Sequence of protein 1:
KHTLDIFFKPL

Sequence of protein 2:
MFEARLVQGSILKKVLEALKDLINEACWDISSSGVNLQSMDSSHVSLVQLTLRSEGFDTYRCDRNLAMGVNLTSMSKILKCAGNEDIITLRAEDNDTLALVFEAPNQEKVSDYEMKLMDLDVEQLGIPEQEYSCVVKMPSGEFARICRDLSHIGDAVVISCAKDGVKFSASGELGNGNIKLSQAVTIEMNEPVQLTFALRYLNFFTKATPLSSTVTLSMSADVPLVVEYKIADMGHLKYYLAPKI

Interface contacts:
Residue K254 in protein 2 is in contact with residue H3 in protein 1 (closest heavy-atom distance 4.4 Å).
Residue H44 in protein 2 is in contact with residue L5 in protein 1 (closest heavy-atom distance 2.9 Å).
Residue Q125 in protein 2 is in contact with residue P11 in protein 1 (closest heavy-atom distance 3.5 Å).
Residue A252 in protein 2 contacts residue F8 in protein 1 (closest heavy-atom distance 4.5 Å).
Residue P129 in protein 2 interacts with residue F9 in protein 1 (closest heavy-atom distance 3.6 Å).
Residue P253 in protein 2 contacts residue F8 in protein 1 (closest heavy-atom distance 4.9 Å).
Residue L126 in protein 2 interacts with residue L12 in protein 1 (closest heavy-atom distance 4.1 Å).
Residue L126 in protein 2 interacts with residue K10 in protein 1 (closest heavy-atom distance 3.4 Å).
Residue P234 in protein 2 is in contact with residue F8 in protein 1 (closest heavy-atom distance 3.1 Å).
Residue M40 in protein 2 interacts with residue L5 in protein 1 (closest heavy-atom distance 3.4 Å).
Residue G127 in protein 2 interacts with residue L12 in protein 1 (closest heavy-atom distance 3.9 Å).
Residue V233 in protein 2 interacts with residue F8 in protein 1 (closest heavy-atom distance 3.7 Å).
Residue L126 in protein 2 is in contact with residue F9 in protein 1 (closest heavy-atom distance 4.6 Å).
Residue S43 in protein 2 contacts residue T4 in protein 1 (closest heavy-atom distance 3.6 Å).
Residue P234 in protein 2 is in contact with residue L5 in protein 1 (closest heavy-atom distance 3.5 Å).
Residue V45 in protein 2 interacts with residue L5 in protein 1 (closest heavy-atom distance 3.3 Å).
Residue G127 in protein 2 interacts with residue F8 in protein 1 (closest heavy-atom distance 4.3 Å).
Residue Y250 in protein 2 is in contact with residue F9 in protein 1 (closest heavy-atom distance 3.4 Å).
Residue V45 in protein 2 is in contact with residue H3 in protein 1 (closest heavy-atom distance 3.9 Å).
Residue H44 in protein 2 interacts with residue T4 in protein 1 (closest heavy-atom distance 3.5 Å).
Residue P253 in protein 2 interacts with residue H3 in protein 1 (closest heavy-atom distance 4.6 Å).
Residue L126 in protein 2 interacts with residue P11 in protein 1 (closest heavy-atom distance 4.0 Å).
Residue G127 in protein 2 is in contact with residue K10 in protein 1 (closest heavy-atom distance 2.6 Å).
Residue Y250 in protein 2 is in contact with residue L5 in protein 1 (closest heavy-atom distance 3.7 Å).
Residue G127 in protein 2 contacts residue F9 in protein 1 (closest heavy-atom distance 3.2 Å).
Residue L47 in protein 2 interacts with residue L5 in protein 1 (closest heavy-atom distance 3.5 Å).
Residue G127 in protein 2 contacts residue P11 in protein 1 (closest heavy-atom distance 4.8 Å).
Residue S46 in protein 2 is in contact with residue L5 in protein 1 (closest heavy-atom distance 3.6 Å).
Residue A252 in protein 2 interacts with residue T4 in protein 1 (closest heavy-atom distance 3.7 Å).
Residue Q125 in protein 2 interacts with residue K10 in protein 1 (closest heavy-atom distance 4.3 Å).
Residue I128 in protein 2 contacts residue F9 in protein 1 (closest heavy-atom distance 3.5 Å).
Residue M40 in protein 2 interacts with residue D6 in protein 1 (closest heavy-atom distance 4.2 Å).
Residue A252 in protein 2 is in contact with residue L5 in protein 1 (closest heavy-atom distance 3.7 Å).
Residue V45 in protein 2 contacts residue T4 in protein 1 (closest heavy-atom distance 4.3 Å).
Residue I255 in protein 2 contacts residue K2 in protein 1 (closest heavy-atom distance 2.9 Å).
Residue H44 in protein 2 contacts residue D6 in protein 1 (closest heavy-atom distance 3.6 Å).
Residue L251 in protein 2 contacts residue L5 in protein 1 (closest heavy-atom distance 4.3 Å).
Residue I255 in protein 2 interacts with residue H3 in protein 1 (closest heavy-atom distance 4.0 Å).
Residue P234 in protein 2 is in contact with residue F9 in protein 1 (closest heavy-atom distance 3.8 Å).
Residue P129 in protein 2 contacts residue F8 in protein 1 (closest heavy-atom distance 3.8 Å).
Residue Q125 in protein 2 is in contact with residue L12 in protein 1 (closest heavy-atom distance 3.1 Å).
Residue A252 in protein 2 is in contact with residue H3 in protein 1 (closest heavy-atom distance 2.6 Å).
Residue D232 in protein 2 is in contact with residue F8 in protein 1 (closest heavy-atom distance 3.6 Å).
Residue E124 in protein 2 contacts residue P11 in protein 1 (closest heavy-atom distance 2.9 Å).

The following describes two proteins that form a bound complex.